Sequence of protein 2:
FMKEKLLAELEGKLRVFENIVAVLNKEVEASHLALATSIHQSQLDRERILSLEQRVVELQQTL

Sequence of protein 1:
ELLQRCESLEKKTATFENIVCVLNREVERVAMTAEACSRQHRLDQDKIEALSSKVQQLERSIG

This data describes a binding interaction between two proteins.

Contacts between the two chains:
Residue L24 in protein 1 interacts with residue V29 in protein 2 (closest heavy-atom distance 3.7 Å).
Residue S62 in protein 1 is in contact with residue L64 in protein 2 (closest heavy-atom distance 4.4 Å).
Residue S9 in protein 1 interacts with residue E12 in protein 2 (closest heavy-atom distance 4.0 Å).
Residue K13 in protein 1 is in contact with residue L15 in protein 2 (closest heavy-atom distance 3.5 Å).
Residue R6 in protein 1 contacts residue L8 in protein 2 (closest heavy-atom distance 3.8 Å).
Residue L10 in protein 1 contacts residue E12 in protein 2 (closest heavy-atom distance 3.3 Å).
Residue L52 in protein 1 is in contact with residue L53 in protein 2 (closest heavy-atom distance 3.6 Å).
Residue V31 in protein 1 is in contact with residue L36 in protein 2 (closest heavy-atom distance 4.0 Å).
Residue E2 in protein 1 is in contact with residue E5 in protein 2 (closest heavy-atom distance 3.0 Å).
Residue V56 in protein 1 contacts residue V57 in protein 2 (closest heavy-atom distance 3.9 Å).
Residue V28 in protein 1 interacts with residue V29 in protein 2 (closest heavy-atom distance 3.6 Å).
Residue I63 in protein 1 interacts with residue L64 in protein 2 (closest heavy-atom distance 4.5 Å).
Residue L52 in protein 1 contacts residue V57 in protein 2 (closest heavy-atom distance 4.0 Å).
Residue L59 in protein 1 interacts with residue L64 in protein 2 (closest heavy-atom distance 4.0 Å).
Residue T14 in protein 1 is in contact with residue L15 in protein 2 (closest heavy-atom distance 3.8 Å).
Residue L59 in protein 1 is in contact with residue Q61 in protein 2 (closest heavy-atom distance 4.4 Å).
Residue T34 in protein 1 is in contact with residue L36 in protein 2 (closest heavy-atom distance 4.0 Å).
Residue R6 in protein 1 interacts with residue A9 in protein 2 (closest heavy-atom distance 3.7 Å).
Residue V31 in protein 1 interacts with residue V29 in protein 2 (closest heavy-atom distance 4.0 Å).
Residue E2 in protein 1 interacts with residue F2 in protein 2 (closest heavy-atom distance 3.5 Å).
Residue I20 in protein 1 is in contact with residue E19 in protein 2 (closest heavy-atom distance 4.4 Å).
Residue L3 in protein 1 interacts with residue E5 in protein 2 (closest heavy-atom distance 3.6 Å).
Residue L3 in protein 1 is in contact with residue K4 in protein 2 (closest heavy-atom distance 3.7 Å).
Residue I20 in protein 1 interacts with residue V22 in protein 2 (closest heavy-atom distance 3.4 Å).
Residue K55 in protein 1 interacts with residue Q61 in protein 2 (closest heavy-atom distance 3.8 Å).
Residue F17 in protein 1 contacts residue V22 in protein 2 (closest heavy-atom distance 3.7 Å).
Residue L10 in protein 1 contacts residue L11 in protein 2 (closest heavy-atom distance 3.8 Å).
Residue T34 in protein 1 contacts residue I40 in protein 2 (closest heavy-atom distance 3.6 Å).
Residue L10 in protein 1 contacts residue L8 in protein 2 (closest heavy-atom distance 3.9 Å).
Residue F17 in protein 1 interacts with residue E19 in protein 2 (closest heavy-atom distance 3.8 Å).
Residue K48 in protein 1 contacts residue I50 in protein 2 (closest heavy-atom distance 3.9 Å).
Residue L3 in protein 1 interacts with residue L8 in protein 2 (closest heavy-atom distance 3.2 Å).
Residue F17 in protein 1 is in contact with residue F18 in protein 2 (closest heavy-atom distance 3.4 Å).
Residue D45 in protein 1 contacts residue I50 in protein 2 (closest heavy-atom distance 4.0 Å).
Residue K13 in protein 1 is in contact with residue E12 in protein 2 (closest heavy-atom distance 3.5 Å).
Residue A35 in protein 1 interacts with residue L36 in protein 2 (closest heavy-atom distance 3.8 Å).
Residue F17 in protein 1 interacts with residue L15 in protein 2 (closest heavy-atom distance 4.1 Å).
Residue L24 in protein 1 interacts with residue L25 in protein 2 (closest heavy-atom distance 3.9 Å).
Residue C38 in protein 1 contacts residue I40 in protein 2 (closest heavy-atom distance 3.6 Å).
Residue C7 in protein 1 interacts with residue L8 in protein 2 (closest heavy-atom distance 3.8 Å).
Residue V31 in protein 1 is in contact with residue H33 in protein 2 (closest heavy-atom distance 3.4 Å).
Residue E27 in protein 1 interacts with residue V29 in protein 2 (closest heavy-atom distance 4.1 Å).
Residue K48 in protein 1 interacts with residue L51 in protein 2 (closest heavy-atom distance 3.9 Å).
Residue L10 in protein 1 contacts residue L15 in protein 2 (closest heavy-atom distance 4.0 Å).
Residue L52 in protein 1 interacts with residue E54 in protein 2 (closest heavy-atom distance 3.8 Å).
Residue I49 in protein 1 is in contact with residue I50 in protein 2 (closest heavy-atom distance 4.4 Å).
Residue R6 in protein 1 is in contact with residue E12 in protein 2 (closest heavy-atom distance 2.7 Å).
Residue E27 in protein 1 contacts residue H33 in protein 2 (closest heavy-atom distance 4.4 Å).
Residue K55 in protein 1 contacts residue V57 in protein 2 (closest heavy-atom distance 4.2 Å).
Residue L24 in protein 1 is in contact with residue V22 in protein 2 (closest heavy-atom distance 4.1 Å).
Residue R6 in protein 1 interacts with residue E5 in protein 2 (closest heavy-atom distance 4.1 Å).
Residue R30 in protein 1 is in contact with residue H33 in protein 2 (closest heavy-atom distance 4.5 Å).
Residue V31 in protein 1 contacts residue S32 in protein 2 (closest heavy-atom distance 4.5 Å).
Residue L24 in protein 1 contacts residue N26 in protein 2 (closest heavy-atom distance 3.7 Å).
Residue L3 in protein 1 is in contact with residue F2 in protein 2 (closest heavy-atom distance 3.5 Å).
Residue L59 in protein 1 contacts residue L60 in protein 2 (closest heavy-atom distance 4.0 Å).
Residue L52 in protein 1 is in contact with residue I50 in protein 2 (closest heavy-atom distance 4.0 Å).
Residue V21 in protein 1 is in contact with residue V22 in protein 2 (closest heavy-atom distance 4.0 Å).
Residue C38 in protein 1 is in contact with residue L36 in protein 2 (closest heavy-atom distance 4.1 Å).
Residue K48 in protein 1 interacts with residue E54 in protein 2 (closest heavy-atom distance 3.4 Å).